Sequence of protein 1:
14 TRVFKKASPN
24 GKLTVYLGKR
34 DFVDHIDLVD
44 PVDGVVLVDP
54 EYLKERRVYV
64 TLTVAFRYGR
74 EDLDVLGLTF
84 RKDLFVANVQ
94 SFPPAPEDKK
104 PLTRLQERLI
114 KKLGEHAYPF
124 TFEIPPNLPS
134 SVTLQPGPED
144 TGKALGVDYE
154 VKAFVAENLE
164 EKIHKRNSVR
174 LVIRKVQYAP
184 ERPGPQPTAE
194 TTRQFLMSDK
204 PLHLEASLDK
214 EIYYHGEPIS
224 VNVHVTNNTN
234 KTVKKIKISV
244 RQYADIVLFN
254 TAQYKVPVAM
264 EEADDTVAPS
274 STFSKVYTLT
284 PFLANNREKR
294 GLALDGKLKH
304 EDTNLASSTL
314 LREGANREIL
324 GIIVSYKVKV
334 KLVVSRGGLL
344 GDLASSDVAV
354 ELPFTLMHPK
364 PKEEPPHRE

The following describes two proteins that form a bound complex.

Sequence of protein 2:
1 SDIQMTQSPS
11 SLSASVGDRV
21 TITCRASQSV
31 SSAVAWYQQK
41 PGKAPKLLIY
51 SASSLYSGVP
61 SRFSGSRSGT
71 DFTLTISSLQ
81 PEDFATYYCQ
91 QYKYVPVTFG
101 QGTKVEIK

Contacts between the two chains:
Residue R371 in protein 1 is in contact with residue K93 in protein 2 (closest heavy-atom distance 4.2 Å).
Residue R15 in protein 1 contacts residue S32 in protein 2 (closest heavy-atom distance 4.5 Å).
Residue R15 in protein 1 contacts residue R67 in protein 2 (closest heavy-atom distance 2.6 Å).
Residue E372 in protein 1 interacts with residue K93 in protein 2 (closest heavy-atom distance 3.6 Å).
Residue E372 in protein 1 interacts with residue V95 in protein 2 (closest heavy-atom distance 3.5 Å).
Residue E372 in protein 1 is in contact with residue Y92 in protein 2 (closest heavy-atom distance 3.9 Å).